Sequence of protein 2:
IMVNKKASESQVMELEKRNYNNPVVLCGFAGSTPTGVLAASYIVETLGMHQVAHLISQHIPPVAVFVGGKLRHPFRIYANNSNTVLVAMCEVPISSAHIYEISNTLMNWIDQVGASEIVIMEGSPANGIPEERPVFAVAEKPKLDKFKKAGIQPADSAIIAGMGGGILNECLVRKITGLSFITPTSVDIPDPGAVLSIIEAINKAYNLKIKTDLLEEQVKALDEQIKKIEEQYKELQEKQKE

These two protein chains interact to form a complex.

Contacts between the two chains:
Residue A141 in protein 1 is in contact with residue F70 in protein 2 (closest heavy-atom distance 3.7 Å).
Residue N173 in protein 1 is in contact with residue A68 in protein 2 (closest heavy-atom distance 3.5 Å).
Residue A162 in protein 1 is in contact with residue F70 in protein 2 (closest heavy-atom distance 2.7 Å).
Residue Y104 in protein 1 contacts residue P66 in protein 2 (closest heavy-atom distance 4.2 Å).
Residue L148 in protein 1 contacts residue G73 in protein 2 (closest heavy-atom distance 3.4 Å).
Residue S161 in protein 1 is in contact with residue V71 in protein 2 (closest heavy-atom distance 4.2 Å).
Residue L148 in protein 1 contacts residue F70 in protein 2 (closest heavy-atom distance 3.6 Å).
Residue A162 in protein 1 is in contact with residue V71 in protein 2 (closest heavy-atom distance 3.3 Å).
Residue P158 in protein 1 interacts with residue F70 in protein 2 (closest heavy-atom distance 4.4 Å).
Residue N173 in protein 1 contacts residue R76 in protein 2 (closest heavy-atom distance 4.3 Å).
Residue I163 in protein 1 is in contact with residue Y237 in protein 2 (closest heavy-atom distance 4.2 Å).
Residue I163 in protein 1 contacts residue I233 in protein 2 (closest heavy-atom distance 3.3 Å).
Residue A162 in protein 1 is in contact with residue Q236 in protein 2 (closest heavy-atom distance 2.6 Å).
Residue N173 in protein 1 interacts with residue P66 in protein 2 (closest heavy-atom distance 3.7 Å).
Residue N173 in protein 1 interacts with residue V67 in protein 2 (closest heavy-atom distance 2.9 Å).
Residue N173 in protein 1 interacts with residue H77 in protein 2 (closest heavy-atom distance 3.6 Å).
Residue A159 in protein 1 interacts with residue F70 in protein 2 (closest heavy-atom distance 3.5 Å).
Residue V142 in protein 1 contacts residue L75 in protein 2 (closest heavy-atom distance 3.9 Å).
Residue I163 in protein 1 is in contact with residue F70 in protein 2 (closest heavy-atom distance 4.5 Å).
Residue A162 in protein 1 contacts residue V69 in protein 2 (closest heavy-atom distance 3.6 Å).
Residue A162 in protein 1 contacts residue I233 in protein 2 (closest heavy-atom distance 3.0 Å).
Residue L176 in protein 1 contacts residue L75 in protein 2 (closest heavy-atom distance 4.0 Å).
Residue I103 in protein 1 contacts residue P66 in protein 2 (closest heavy-atom distance 4.1 Å).
Residue I163 in protein 1 is in contact with residue A68 in protein 2 (closest heavy-atom distance 3.3 Å).
Residue A162 in protein 1 contacts residue A68 in protein 2 (closest heavy-atom distance 4.2 Å).
Residue G170 in protein 1 interacts with residue P66 in protein 2 (closest heavy-atom distance 3.2 Å).
Residue A165 in protein 1 contacts residue L240 in protein 2 (closest heavy-atom distance 3.5 Å).
Residue A165 in protein 1 is in contact with residue V67 in protein 2 (closest heavy-atom distance 3.9 Å).
Residue A162 in protein 1 contacts residue K232 in protein 2 (closest heavy-atom distance 3.9 Å).
Residue E144 in protein 1 interacts with residue L75 in protein 2 (closest heavy-atom distance 4.1 Å).
Residue G169 in protein 1 is in contact with residue P66 in protein 2 (closest heavy-atom distance 3.4 Å).
Residue L176 in protein 1 is in contact with residue H77 in protein 2 (closest heavy-atom distance 4.0 Å).
Residue L172 in protein 1 is in contact with residue A68 in protein 2 (closest heavy-atom distance 4.0 Å).
Residue S100 in protein 1 interacts with residue Q244 in protein 2 (closest heavy-atom distance 3.5 Å).
Residue A143 in protein 1 interacts with residue L75 in protein 2 (closest heavy-atom distance 3.7 Å).
Residue S161 in protein 1 is in contact with residue Q236 in protein 2 (closest heavy-atom distance 3.5 Å).
Residue A143 in protein 1 contacts residue F70 in protein 2 (closest heavy-atom distance 3.5 Å).
Residue V177 in protein 1 interacts with residue H77 in protein 2 (closest heavy-atom distance 3.5 Å).
Residue I164 in protein 1 interacts with residue A68 in protein 2 (closest heavy-atom distance 2.9 Å).
Residue L176 in protein 1 contacts residue R76 in protein 2 (closest heavy-atom distance 4.1 Å).
Residue K145 in protein 1 interacts with residue G73 in protein 2 (closest heavy-atom distance 4.0 Å).
Residue I163 in protein 1 interacts with residue L240 in protein 2 (closest heavy-atom distance 3.7 Å).
Residue V177 in protein 1 interacts with residue H58 in protein 2 (closest heavy-atom distance 3.9 Å).
Residue I164 in protein 1 is in contact with residue V67 in protein 2 (closest heavy-atom distance 3.5 Å).
Residue I163 in protein 1 contacts residue V67 in protein 2 (closest heavy-atom distance 4.1 Å).
Residue N173 in protein 1 is in contact with residue P65 in protein 2 (closest heavy-atom distance 4.3 Å).
Residue G182 in protein 1 is in contact with residue L75 in protein 2 (closest heavy-atom distance 4.2 Å).
Residue Y104 in protein 1 is in contact with residue I60 in protein 2 (closest heavy-atom distance 3.8 Å).
Residue I164 in protein 1 is in contact with residue F70 in protein 2 (closest heavy-atom distance 4.1 Å).
Residue G166 in protein 1 is in contact with residue P66 in protein 2 (closest heavy-atom distance 4.3 Å).
Residue L176 in protein 1 interacts with residue H58 in protein 2 (closest heavy-atom distance 4.3 Å).
Residue G169 in protein 1 interacts with residue A68 in protein 2 (closest heavy-atom distance 4.1 Å).
Residue Y104 in protein 1 contacts residue S61 in protein 2 (closest heavy-atom distance 3.6 Å).
Residue S161 in protein 1 is in contact with residue F70 in protein 2 (closest heavy-atom distance 3.5 Å).
Residue N173 in protein 1 interacts with residue P78 in protein 2 (closest heavy-atom distance 3.8 Å).
Residue V142 in protein 1 interacts with residue F70 in protein 2 (closest heavy-atom distance 3.9 Å).
Residue V177 in protein 1 contacts residue I60 in protein 2 (closest heavy-atom distance 3.8 Å).
Residue Y104 in protein 1 is in contact with residue Q62 in protein 2 (closest heavy-atom distance 3.6 Å).
Residue I163 in protein 1 contacts residue Q236 in protein 2 (closest heavy-atom distance 3.8 Å).
Residue K145 in protein 1 contacts residue K74 in protein 2 (closest heavy-atom distance 4.2 Å).

Sequence of protein 1:
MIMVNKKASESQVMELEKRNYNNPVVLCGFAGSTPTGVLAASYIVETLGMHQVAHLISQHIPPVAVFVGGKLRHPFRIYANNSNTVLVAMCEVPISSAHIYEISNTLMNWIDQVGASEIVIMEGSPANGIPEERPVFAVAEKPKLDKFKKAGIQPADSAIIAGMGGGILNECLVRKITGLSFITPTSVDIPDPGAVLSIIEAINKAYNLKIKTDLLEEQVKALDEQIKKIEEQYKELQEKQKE